Sequence of protein 2:
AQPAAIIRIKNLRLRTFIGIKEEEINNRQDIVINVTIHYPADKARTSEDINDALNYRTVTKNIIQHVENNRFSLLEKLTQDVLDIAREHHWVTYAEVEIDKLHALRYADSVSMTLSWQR

Sequence of protein 1:
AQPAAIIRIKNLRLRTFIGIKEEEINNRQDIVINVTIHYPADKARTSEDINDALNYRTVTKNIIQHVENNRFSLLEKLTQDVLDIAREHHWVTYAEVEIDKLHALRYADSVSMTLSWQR

These two protein chains interact to form a complex.

Interface contacts:
Residue R46 in protein 2 contacts residue K78 in protein 1 (closest heavy-atom distance 2.9 Å).
Residue N12 in protein 2 is in contact with residue Y108 in protein 1 (closest heavy-atom distance 3.5 Å).
Residue A2 in protein 2 contacts residue R120 in protein 1 (closest heavy-atom distance 3.3 Å).
Residue Y40 in protein 2 contacts residue E77 in protein 1 (closest heavy-atom distance 3.7 Å).
Residue A42 in protein 2 interacts with residue L116 in protein 1 (closest heavy-atom distance 4.4 Å).
Residue L13 in protein 2 is in contact with residue A109 in protein 1 (closest heavy-atom distance 4.0 Å).
Residue I7 in protein 2 is in contact with residue T115 in protein 1 (closest heavy-atom distance 2.8 Å).
Residue R46 in protein 2 interacts with residue E77 in protein 1 (closest heavy-atom distance 3.2 Å).
Residue R46 in protein 2 interacts with residue L116 in protein 1 (closest heavy-atom distance 3.8 Å).
Residue R58 in protein 2 contacts residue L106 in protein 1 (closest heavy-atom distance 3.6 Å).
Residue T61 in protein 2 is in contact with residue L106 in protein 1 (closest heavy-atom distance 3.5 Å).
Residue Y57 in protein 2 contacts residue A105 in protein 1 (closest heavy-atom distance 4.1 Å).
Residue I8 in protein 2 interacts with residue M114 in protein 1 (closest heavy-atom distance 4.0 Å).
Residue K11 in protein 2 contacts residue D110 in protein 1 (closest heavy-atom distance 3.1 Å).
Residue Q3 in protein 2 is in contact with residue Q119 in protein 1 (closest heavy-atom distance 3.1 Å).
Residue R9 in protein 2 contacts residue E99 in protein 1 (closest heavy-atom distance 3.3 Å).
Residue I65 in protein 2 is in contact with residue R107 in protein 1 (closest heavy-atom distance 4.4 Å).
Residue N12 in protein 2 contacts residue A109 in protein 1 (closest heavy-atom distance 3.4 Å).
Residue I7 in protein 2 contacts residue M114 in protein 1 (closest heavy-atom distance 3.3 Å).
Residue R58 in protein 2 is in contact with residue A105 in protein 1 (closest heavy-atom distance 4.1 Å).
Residue L13 in protein 2 is in contact with residue Y108 in protein 1 (closest heavy-atom distance 3.4 Å).
Residue A6 in protein 2 is in contact with residue M114 in protein 1 (closest heavy-atom distance 3.4 Å).
Residue Q3 in protein 2 contacts residue W118 in protein 1 (closest heavy-atom distance 4.3 Å).
Residue R9 in protein 2 contacts residue V112 in protein 1 (closest heavy-atom distance 3.0 Å).
Residue R9 in protein 2 contacts residue T115 in protein 1 (closest heavy-atom distance 2.6 Å).
Residue I65 in protein 2 interacts with residue Y108 in protein 1 (closest heavy-atom distance 3.9 Å).
Residue R9 in protein 2 contacts residue S113 in protein 1 (closest heavy-atom distance 2.8 Å).
Residue A45 in protein 2 is in contact with residue E77 in protein 1 (closest heavy-atom distance 3.3 Å).
Residue K11 in protein 2 is in contact with residue S113 in protein 1 (closest heavy-atom distance 3.5 Å).
Residue R46 in protein 2 is in contact with residue Q81 in protein 1 (closest heavy-atom distance 3.8 Å).
Residue I10 in protein 2 contacts residue S111 in protein 1 (closest heavy-atom distance 3.9 Å).
Residue L13 in protein 2 is in contact with residue R107 in protein 1 (closest heavy-atom distance 4.3 Å).
Residue Y57 in protein 2 is in contact with residue K102 in protein 1 (closest heavy-atom distance 3.9 Å).
Residue I7 in protein 2 interacts with residue S113 in protein 1 (closest heavy-atom distance 3.5 Å).
Residue K11 in protein 2 interacts with residue S111 in protein 1 (closest heavy-atom distance 3.0 Å).
Residue Y40 in protein 2 is in contact with residue M114 in protein 1 (closest heavy-atom distance 4.1 Å).
Residue R14 in protein 2 interacts with residue D110 in protein 1 (closest heavy-atom distance 2.9 Å).
Residue Q3 in protein 2 interacts with residue R120 in protein 1 (closest heavy-atom distance 4.1 Å).
Residue K11 in protein 2 is in contact with residue D101 in protein 1 (closest heavy-atom distance 2.5 Å).
Residue K11 in protein 2 contacts residue E99 in protein 1 (closest heavy-atom distance 2.7 Å).
Residue I8 in protein 2 contacts residue V112 in protein 1 (closest heavy-atom distance 4.4 Å).
Residue Q3 in protein 2 is in contact with residue S117 in protein 1 (closest heavy-atom distance 3.5 Å).
Residue R9 in protein 2 contacts residue S111 in protein 1 (closest heavy-atom distance 4.1 Å).
Residue R14 in protein 2 interacts with residue Y108 in protein 1 (closest heavy-atom distance 2.8 Å).
Residue E49 in protein 2 is in contact with residue K78 in protein 1 (closest heavy-atom distance 2.7 Å).
Residue A2 in protein 2 contacts residue S117 in protein 1 (closest heavy-atom distance 4.0 Å).
Residue Y57 in protein 2 contacts residue L106 in protein 1 (closest heavy-atom distance 3.5 Å).
Residue K11 in protein 2 interacts with residue A109 in protein 1 (closest heavy-atom distance 3.5 Å).
Residue E49 in protein 2 is in contact with residue S74 in protein 1 (closest heavy-atom distance 3.2 Å).
Residue Y57 in protein 2 is in contact with residue V112 in protein 1 (closest heavy-atom distance 3.8 Å).
Residue A6 in protein 2 interacts with residue L116 in protein 1 (closest heavy-atom distance 3.9 Å).
Residue A5 in protein 2 is in contact with residue T115 in protein 1 (closest heavy-atom distance 4.2 Å).
Residue I8 in protein 2 is in contact with residue S113 in protein 1 (closest heavy-atom distance 3.3 Å).
Residue Q3 in protein 2 interacts with residue Y95 in protein 1 (closest heavy-atom distance 4.0 Å).
Residue A2 in protein 2 interacts with residue Q119 in protein 1 (closest heavy-atom distance 3.1 Å).
Residue A6 in protein 2 contacts residue T115 in protein 1 (closest heavy-atom distance 3.8 Å).
Residue A2 in protein 2 is in contact with residue W118 in protein 1 (closest heavy-atom distance 3.3 Å).
Residue S48 in protein 2 interacts with residue L75 in protein 1 (closest heavy-atom distance 3.2 Å).
Residue N12 in protein 2 contacts residue D110 in protein 1 (closest heavy-atom distance 3.0 Å).
Residue E49 in protein 2 is in contact with residue L75 in protein 1 (closest heavy-atom distance 3.7 Å).